Sequence of protein 2:
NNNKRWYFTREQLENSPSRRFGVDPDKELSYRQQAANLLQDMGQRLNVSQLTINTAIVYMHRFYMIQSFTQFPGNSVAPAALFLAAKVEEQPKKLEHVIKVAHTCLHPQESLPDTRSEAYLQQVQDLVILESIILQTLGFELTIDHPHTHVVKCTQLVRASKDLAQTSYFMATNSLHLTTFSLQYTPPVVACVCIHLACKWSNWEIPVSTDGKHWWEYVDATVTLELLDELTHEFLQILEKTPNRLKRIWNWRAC

Interface contacts:
Residue N209 in protein 2 contacts residue Q55 in protein 1 (closest heavy-atom distance 2.8 Å).
Residue E211 in protein 2 contacts residue P40 in protein 1 (closest heavy-atom distance 3.3 Å).
Residue K168 in protein 2 is in contact with residue D70 in protein 1 (closest heavy-atom distance 3.3 Å).
Residue P213 in protein 2 contacts residue Y41 in protein 1 (closest heavy-atom distance 3.7 Å).
Residue L242 in protein 2 interacts with residue I54 in protein 1 (closest heavy-atom distance 3.4 Å).
Residue K206 in protein 2 contacts residue S51 in protein 1 (closest heavy-atom distance 3.2 Å).
Residue E246 in protein 2 is in contact with residue R53 in protein 1 (closest heavy-atom distance 2.7 Å).
Residue N209 in protein 2 interacts with residue V43 in protein 1 (closest heavy-atom distance 2.9 Å).
Residue K206 in protein 2 is in contact with residue D48 in protein 1 (closest heavy-atom distance 3.4 Å).
Residue L252 in protein 2 contacts residue M57 in protein 1 (closest heavy-atom distance 3.6 Å).
Residue W210 in protein 2 is in contact with residue P40 in protein 1 (closest heavy-atom distance 3.4 Å).
Residue L242 in protein 2 is in contact with residue M57 in protein 1 (closest heavy-atom distance 3.4 Å).
Residue E211 in protein 2 interacts with residue V43 in protein 1 (closest heavy-atom distance 3.4 Å).
Residue L203 in protein 2 contacts residue I54 in protein 1 (closest heavy-atom distance 3.6 Å).
Residue W221 in protein 2 is in contact with residue F37 in protein 1 (closest heavy-atom distance 3.5 Å).
Residue Q172 in protein 2 contacts residue D70 in protein 1 (closest heavy-atom distance 2.9 Å).
Residue H239 in protein 2 contacts residue R53 in protein 1 (closest heavy-atom distance 3.0 Å).
Residue S215 in protein 2 is in contact with residue L36 in protein 1 (closest heavy-atom distance 3.2 Å).
Residue S208 in protein 2 contacts residue Y61 in protein 1 (closest heavy-atom distance 3.4 Å).
Residue T216 in protein 2 is in contact with residue L36 in protein 1 (closest heavy-atom distance 2.8 Å).
Residue N209 in protein 2 is in contact with residue E47 in protein 1 (closest heavy-atom distance 3.5 Å).
Residue V164 in protein 2 contacts residue P40 in protein 1 (closest heavy-atom distance 3.4 Å).
Residue W207 in protein 2 contacts residue Y61 in protein 1 (closest heavy-atom distance 3.6 Å).
Residue V164 in protein 2 interacts with residue A38 in protein 1 (closest heavy-atom distance 3.8 Å).
Residue K206 in protein 2 interacts with residue Q55 in protein 1 (closest heavy-atom distance 3.4 Å).
Residue V214 in protein 2 interacts with residue F37 in protein 1 (closest heavy-atom distance 3.9 Å).
Residue W207 in protein 2 contacts residue I54 in protein 1 (closest heavy-atom distance 3.6 Å).
Residue W207 in protein 2 is in contact with residue Q55 in protein 1 (closest heavy-atom distance 3.2 Å).
Residue T173 in protein 2 contacts residue Y61 in protein 1 (closest heavy-atom distance 2.8 Å).
Residue E246 in protein 2 contacts residue M57 in protein 1 (closest heavy-atom distance 3.0 Å).
Residue N209 in protein 2 contacts residue K42 in protein 1 (closest heavy-atom distance 3.4 Å).
Residue R165 in protein 2 contacts residue F37 in protein 1 (closest heavy-atom distance 3.0 Å).
Residue T216 in protein 2 interacts with residue P35 in protein 1 (closest heavy-atom distance 3.8 Å).
Residue E211 in protein 2 contacts residue Y41 in protein 1 (closest heavy-atom distance 2.5 Å).
Residue W256 in protein 2 is in contact with residue M64 in protein 1 (closest heavy-atom distance 3.6 Å).
Residue D169 in protein 2 interacts with residue Y61 in protein 1 (closest heavy-atom distance 2.7 Å).
Residue S215 in protein 2 interacts with residue F37 in protein 1 (closest heavy-atom distance 3.4 Å).
Residue P213 in protein 2 interacts with residue A38 in protein 1 (closest heavy-atom distance 4.0 Å).
Residue W207 in protein 2 is in contact with residue G59 in protein 1 (closest heavy-atom distance 3.2 Å).
Residue L163 in protein 2 is in contact with residue F37 in protein 1 (closest heavy-atom distance 3.9 Å).
Residue W210 in protein 2 contacts residue K42 in protein 1 (closest heavy-atom distance 3.2 Å).
Residue Y224 in protein 2 interacts with residue L36 in protein 1 (closest heavy-atom distance 3.6 Å).
Residue W207 in protein 2 interacts with residue L58 in protein 1 (closest heavy-atom distance 3.6 Å).
Residue Q172 in protein 2 is in contact with residue I68 in protein 1 (closest heavy-atom distance 2.7 Å).
Residue F176 in protein 2 contacts residue I68 in protein 1 (closest heavy-atom distance 3.4 Å).
Residue P213 in protein 2 interacts with residue F37 in protein 1 (closest heavy-atom distance 3.4 Å).
Residue R165 in protein 2 interacts with residue A38 in protein 1 (closest heavy-atom distance 3.8 Å).
Residue Q172 in protein 2 contacts residue G69 in protein 1 (closest heavy-atom distance 3.6 Å).
Residue L252 in protein 2 contacts residue L58 in protein 1 (closest heavy-atom distance 3.9 Å).
Residue Y224 in protein 2 contacts residue F37 in protein 1 (closest heavy-atom distance 3.6 Å).
Residue W210 in protein 2 is in contact with residue Y41 in protein 1 (closest heavy-atom distance 3.6 Å).
Residue K206 in protein 2 interacts with residue I54 in protein 1 (closest heavy-atom distance 3.3 Å).
Residue Q172 in protein 2 is in contact with residue K65 in protein 1 (closest heavy-atom distance 3.8 Å).
Residue N209 in protein 2 contacts residue Y41 in protein 1 (closest heavy-atom distance 3.7 Å).
Residue R165 in protein 2 contacts residue E39 in protein 1 (closest heavy-atom distance 3.6 Å).
Residue L170 in protein 2 is in contact with residue Y61 in protein 1 (closest heavy-atom distance 3.7 Å).
Residue S208 in protein 2 is in contact with residue K42 in protein 1 (closest heavy-atom distance 3.0 Å).
Residue R165 in protein 2 is in contact with residue P40 in protein 1 (closest heavy-atom distance 3.1 Å).
Residue V164 in protein 2 is in contact with residue F37 in protein 1 (closest heavy-atom distance 3.9 Å).
Residue K219 in protein 2 contacts residue F37 in protein 1 (closest heavy-atom distance 4.0 Å).

Sequence of protein 1:
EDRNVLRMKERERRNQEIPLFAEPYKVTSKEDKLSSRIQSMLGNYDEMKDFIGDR

These two protein chains interact to form a complex.